Sequence of protein 2:
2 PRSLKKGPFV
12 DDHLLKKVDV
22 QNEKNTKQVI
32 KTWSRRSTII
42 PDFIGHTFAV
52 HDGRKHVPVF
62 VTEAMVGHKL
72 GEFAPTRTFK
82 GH

Sequence of protein 1:
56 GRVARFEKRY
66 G

The following describes two proteins that form a bound complex.

Interface contacts:
Residue T39 in protein 2 interacts with residue F61 in protein 1 (closest heavy-atom distance 4.9 Å).
Residue V67 in protein 2 interacts with residue F61 in protein 1 (closest heavy-atom distance 3.9 Å).
Residue G68 in protein 2 interacts with residue F61 in protein 1 (closest heavy-atom distance 4.2 Å).
Residue R3 in protein 2 contacts residue Y65 in protein 1 (closest heavy-atom distance 4.8 Å).
Residue E64 in protein 2 contacts residue R57 in protein 1 (closest heavy-atom distance 3.9 Å).
Residue A65 in protein 2 is in contact with residue R57 in protein 1 (closest heavy-atom distance 3.6 Å).
Residue E64 in protein 2 is in contact with residue V58 in protein 1 (closest heavy-atom distance 3.1 Å).
Residue I45 in protein 2 is in contact with residue V58 in protein 1 (closest heavy-atom distance 3.8 Å).
Residue P9 in protein 2 interacts with residue Y65 in protein 1 (closest heavy-atom distance 3.3 Å).
Residue E64 in protein 2 interacts with residue G56 in protein 1 (closest heavy-atom distance 4.8 Å).
Residue P42 in protein 2 contacts residue F61 in protein 1 (closest heavy-atom distance 3.8 Å).
Residue G68 in protein 2 is in contact with residue R57 in protein 1 (closest heavy-atom distance 4.0 Å).
Residue V67 in protein 2 contacts residue V58 in protein 1 (closest heavy-atom distance 3.9 Å).
Residue H69 in protein 2 contacts residue R57 in protein 1 (closest heavy-atom distance 3.3 Å).
Residue L5 in protein 2 contacts residue R64 in protein 1 (closest heavy-atom distance 4.2 Å).
Residue P42 in protein 2 is in contact with residue V58 in protein 1 (closest heavy-atom distance 3.8 Å).
Residue P9 in protein 2 is in contact with residue F61 in protein 1 (closest heavy-atom distance 4.0 Å).
Residue P42 in protein 2 contacts residue E62 in protein 1 (closest heavy-atom distance 4.2 Å).
Residue V67 in protein 2 interacts with residue R57 in protein 1 (closest heavy-atom distance 2.9 Å).
Residue I40 in protein 2 is in contact with residue F61 in protein 1 (closest heavy-atom distance 3.5 Å).
Residue L5 in protein 2 contacts residue Y65 in protein 1 (closest heavy-atom distance 3.9 Å).
Residue G8 in protein 2 is in contact with residue Y65 in protein 1 (closest heavy-atom distance 4.1 Å).
Residue I41 in protein 2 is in contact with residue F61 in protein 1 (closest heavy-atom distance 3.5 Å).
Residue S4 in protein 2 contacts residue Y65 in protein 1 (closest heavy-atom distance 4.9 Å).